Sequence of chain A:
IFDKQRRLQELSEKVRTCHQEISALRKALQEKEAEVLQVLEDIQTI

Contacts between the two chains:
Residue V46 in chain B contacts residue K21 in chain A (closest heavy-atom distance 3.7 Å).
Residue K39 in chain B interacts with residue C25 in chain A (closest heavy-atom distance 4.9 Å).
Residue L36 in chain B interacts with residue I29 in chain A (closest heavy-atom distance 3.6 Å).
Residue E42 in chain B contacts residue C25 in chain A (closest heavy-atom distance 4.1 Å).
Residue E40 in chain B contacts residue I29 in chain A (closest heavy-atom distance 4.0 Å).
Residue L36 in chain B interacts with residue R33 in chain A (closest heavy-atom distance 4.2 Å).
Residue V43 in chain B is in contact with residue C25 in chain A (closest heavy-atom distance 3.8 Å).
Residue C25 in chain B interacts with residue V43 in chain A (closest heavy-atom distance 3.9 Å).
Residue V43 in chain B interacts with residue V22 in chain A (closest heavy-atom distance 4.1 Å).
Residue L36 in chain B is in contact with residue L36 in chain A (closest heavy-atom distance 3.8 Å).
Residue I50 in chain B contacts residue L15 in chain A (closest heavy-atom distance 3.9 Å).
Residue C25 in chain B interacts with residue E42 in chain A (closest heavy-atom distance 4.3 Å).
Residue E42 in chain B contacts residue K21 in chain A (closest heavy-atom distance 3.9 Å).
Residue L32 in chain B contacts residue L32 in chain A (closest heavy-atom distance 5.0 Å).
Residue C25 in chain B is in contact with residue K39 in chain A (closest heavy-atom distance 4.4 Å).
Residue E40 in chain B interacts with residue R33 in chain A (closest heavy-atom distance 2.5 Å).
Residue A35 in chain B is in contact with residue L32 in chain A (closest heavy-atom distance 3.7 Å).
Residue I29 in chain B contacts residue L36 in chain A (closest heavy-atom distance 3.9 Å).
Residue V46 in chain B interacts with residue L18 in chain A (closest heavy-atom distance 3.9 Å).
Residue V22 in chain B interacts with residue I50 in chain A (closest heavy-atom distance 4.7 Å).
Residue V22 in chain B interacts with residue V43 in chain A (closest heavy-atom distance 4.3 Å).
Residue I29 in chain B interacts with residue V43 in chain A (closest heavy-atom distance 4.0 Å).
Residue K39 in chain B is in contact with residue L32 in chain A (closest heavy-atom distance 4.8 Å).
Residue L18 in chain B contacts residue V46 in chain A (closest heavy-atom distance 3.8 Å).
Residue I29 in chain B interacts with residue E40 in chain A (closest heavy-atom distance 4.3 Å).
Residue K39 in chain B is in contact with residue I29 in chain A (closest heavy-atom distance 4.0 Å).
Residue L18 in chain B is in contact with residue I50 in chain A (closest heavy-atom distance 3.6 Å).
Residue K21 in chain B interacts with residue V46 in chain A (closest heavy-atom distance 4.5 Å).
Residue I53 in chain B is in contact with residue R14 in chain A (closest heavy-atom distance 4.8 Å).
Residue I50 in chain B contacts residue L18 in chain A (closest heavy-atom distance 3.7 Å).
Residue V46 in chain B contacts residue V22 in chain A (closest heavy-atom distance 4.6 Å).
Residue V22 in chain B contacts residue V46 in chain A (closest heavy-atom distance 3.9 Å).
Residue L18 in chain B is in contact with residue D49 in chain A (closest heavy-atom distance 4.1 Å).
Residue S19 in chain B contacts residue I50 in chain A (closest heavy-atom distance 4.6 Å).
Residue V22 in chain B is in contact with residue L47 in chain A (closest heavy-atom distance 4.1 Å).
Residue I53 in chain B is in contact with residue L15 in chain A (closest heavy-atom distance 3.8 Å).
Residue R33 in chain B contacts residue L36 in chain A (closest heavy-atom distance 4.6 Å).
Residue D49 in chain B contacts residue L18 in chain A (closest heavy-atom distance 3.8 Å).
Residue L36 in chain B is in contact with residue L32 in chain A (closest heavy-atom distance 3.6 Å).
Residue L32 in chain B contacts residue L36 in chain A (closest heavy-atom distance 4.2 Å).
Residue I53 in chain B is in contact with residue K11 in chain A (closest heavy-atom distance 4.8 Å).
Residue V43 in chain B interacts with residue I29 in chain A (closest heavy-atom distance 4.4 Å).
Residue I29 in chain B interacts with residue K39 in chain A (closest heavy-atom distance 3.9 Å).

The following describes two proteins that form a bound complex.

Sequence of chain B:
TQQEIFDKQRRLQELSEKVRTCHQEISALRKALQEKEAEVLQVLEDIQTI